Contacts between the two chains:
Residue L88 in protein 2 is in contact with residue D7 in protein 1 (closest heavy-atom distance 3.8 Å).
Residue L88 in protein 2 is in contact with residue E10 in protein 1 (closest heavy-atom distance 3.5 Å).
Residue V94 in protein 2 is in contact with residue L11 in protein 1 (closest heavy-atom distance 4.1 Å).
Residue T87 in protein 2 contacts residue E10 in protein 1 (closest heavy-atom distance 4.0 Å).
Residue R44 in protein 2 contacts residue G1 in protein 1 (closest heavy-atom distance 3.4 Å).
Residue R42 in protein 2 interacts with residue D12 in protein 1 (closest heavy-atom distance 3.7 Å).
Residue M58 in protein 2 interacts with residue L11 in protein 1 (closest heavy-atom distance 3.8 Å).
Residue S55 in protein 2 is in contact with residue G1 in protein 1 (closest heavy-atom distance 3.1 Å).
Residue K89 in protein 2 is in contact with residue E10 in protein 1 (closest heavy-atom distance 2.8 Å).
Residue R92 in protein 2 interacts with residue D2 in protein 1 (closest heavy-atom distance 3.0 Å).
Residue R44 in protein 2 interacts with residue F3 in protein 1 (closest heavy-atom distance 3.6 Å).
Residue R92 in protein 2 is in contact with residue G1 in protein 1 (closest heavy-atom distance 2.8 Å).
Residue I34 in protein 2 contacts residue L11 in protein 1 (closest heavy-atom distance 4.6 Å).
Residue D90 in protein 2 contacts residue D7 in protein 1 (closest heavy-atom distance 2.9 Å).
Residue S56 in protein 2 interacts with residue F3 in protein 1 (closest heavy-atom distance 4.7 Å).
Residue L88 in protein 2 is in contact with residue F3 in protein 1 (closest heavy-atom distance 4.1 Å).
Residue L88 in protein 2 is in contact with residue L11 in protein 1 (closest heavy-atom distance 4.2 Å).
Residue V94 in protein 2 is in contact with residue F3 in protein 1 (closest heavy-atom distance 3.6 Å).
Residue K89 in protein 2 contacts residue D6 in protein 1 (closest heavy-atom distance 4.1 Å).
Residue T35 in protein 2 interacts with residue L8 in protein 1 (closest heavy-atom distance 3.5 Å).
Residue M58 in protein 2 interacts with residue F3 in protein 1 (closest heavy-atom distance 3.6 Å).
Residue R42 in protein 2 interacts with residue L11 in protein 1 (closest heavy-atom distance 3.5 Å).
Residue R92 in protein 2 contacts residue F3 in protein 1 (closest heavy-atom distance 3.5 Å).
Residue R32 in protein 2 is in contact with residue D2 in protein 1 (closest heavy-atom distance 5.0 Å).
Residue D90 in protein 2 is in contact with residue T4 in protein 1 (closest heavy-atom distance 4.4 Å).
Residue I34 in protein 2 contacts residue L8 in protein 1 (closest heavy-atom distance 4.2 Å).
Residue R92 in protein 2 interacts with residue D7 in protein 1 (closest heavy-atom distance 4.2 Å).
Residue R44 in protein 2 is in contact with residue D2 in protein 1 (closest heavy-atom distance 2.9 Å).
Residue I34 in protein 2 contacts residue F3 in protein 1 (closest heavy-atom distance 4.0 Å).

These two protein chains interact to form a complex.

Sequence of protein 1:
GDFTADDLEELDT

Sequence of protein 2:
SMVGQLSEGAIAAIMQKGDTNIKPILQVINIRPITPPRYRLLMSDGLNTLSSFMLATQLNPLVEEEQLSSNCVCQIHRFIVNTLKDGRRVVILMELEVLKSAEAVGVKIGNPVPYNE